Residue-level contacts at the interface:
Residue N21 in chain A contacts residue C104 in chain B (closest heavy-atom distance 4.6 Å).
Residue N21 in chain A interacts with residue S105 in chain B (closest heavy-atom distance 4.9 Å).
Residue D20 in chain A is in contact with residue C104 in chain B (closest heavy-atom distance 4.2 Å).
Residue D20 in chain A interacts with residue S105 in chain B (closest heavy-atom distance 3.1 Å).
Residue K17 in chain A is in contact with residue R106 in chain B (closest heavy-atom distance 3.4 Å).
Residue N21 in chain A interacts with residue E103 in chain B (closest heavy-atom distance 3.5 Å).
Residue D20 in chain A contacts residue Y69 in chain B (closest heavy-atom distance 4.5 Å).

Sequence of chain B:
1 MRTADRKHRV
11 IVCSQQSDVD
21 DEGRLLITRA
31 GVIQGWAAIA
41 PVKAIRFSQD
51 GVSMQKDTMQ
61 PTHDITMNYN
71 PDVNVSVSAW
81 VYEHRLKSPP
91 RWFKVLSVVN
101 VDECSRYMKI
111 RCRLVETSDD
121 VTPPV

These two protein chains interact to form a complex.

Sequence of chain A:
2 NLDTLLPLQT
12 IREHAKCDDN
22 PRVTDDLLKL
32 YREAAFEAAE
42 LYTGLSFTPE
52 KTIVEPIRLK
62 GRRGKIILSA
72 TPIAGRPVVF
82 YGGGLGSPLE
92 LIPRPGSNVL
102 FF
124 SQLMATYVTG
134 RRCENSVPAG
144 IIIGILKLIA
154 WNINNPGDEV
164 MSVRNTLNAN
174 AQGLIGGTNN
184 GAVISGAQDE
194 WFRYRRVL